Sequence of the second protein:
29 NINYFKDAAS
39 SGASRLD

These two protein chains interact to form a complex.

Residue-level contacts at the interface:
Residue V10 in the first protein interacts with residue D35 in the second protein (closest heavy-atom distance 3.8 Å).
Residue L11 in the first protein is in contact with residue K34 in the second protein (closest heavy-atom distance 4.9 Å).
Residue V10 in the first protein contacts residue K34 in the second protein (closest heavy-atom distance 2.9 Å).
Residue Y6 in the first protein interacts with residue N31 in the second protein (closest heavy-atom distance 3.9 Å).
Residue L11 in the first protein interacts with residue A36 in the second protein (closest heavy-atom distance 4.1 Å).
Residue N12 in the first protein contacts residue D35 in the second protein (closest heavy-atom distance 3.4 Å).
Residue S9 in the first protein contacts residue K34 in the second protein (closest heavy-atom distance 4.0 Å).
Residue V10 in the first protein interacts with residue A36 in the second protein (closest heavy-atom distance 3.0 Å).

Sequence of the first protein:
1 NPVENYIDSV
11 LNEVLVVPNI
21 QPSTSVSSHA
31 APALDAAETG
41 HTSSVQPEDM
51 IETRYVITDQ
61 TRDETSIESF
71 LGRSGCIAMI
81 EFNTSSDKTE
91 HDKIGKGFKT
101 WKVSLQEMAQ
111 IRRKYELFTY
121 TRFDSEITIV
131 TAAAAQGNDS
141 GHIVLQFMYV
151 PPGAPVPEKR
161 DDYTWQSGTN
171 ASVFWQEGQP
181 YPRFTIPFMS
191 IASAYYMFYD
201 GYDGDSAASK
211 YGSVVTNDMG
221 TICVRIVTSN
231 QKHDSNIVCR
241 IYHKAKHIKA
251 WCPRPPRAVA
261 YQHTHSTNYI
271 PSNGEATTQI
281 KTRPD